Interface contacts:
Residue F19 in chain A contacts residue S14 in chain B (closest heavy-atom distance 3.7 Å).
Residue E127 in chain A interacts with residue T3 in chain B (closest heavy-atom distance 3.9 Å).
Residue L39 in chain A is in contact with residue V11 in chain B (closest heavy-atom distance 3.0 Å).
Residue M109 in chain A contacts residue V7 in chain B (closest heavy-atom distance 4.5 Å).
Residue E14 in chain A is in contact with residue V7 in chain B (closest heavy-atom distance 3.8 Å).
Residue M145 in chain A is in contact with residue K12 in chain B (closest heavy-atom distance 3.8 Å).
Residue M124 in chain A interacts with residue F4 in chain B (closest heavy-atom distance 3.6 Å).
Residue L39 in chain A interacts with residue S14 in chain B (closest heavy-atom distance 3.7 Å).
Residue A15 in chain A interacts with residue E6 in chain B (closest heavy-atom distance 2.9 Å).
Residue M109 in chain A is in contact with residue V11 in chain B (closest heavy-atom distance 4.6 Å).
Residue A102 in chain A is in contact with residue F4 in chain B (closest heavy-atom distance 4.3 Å).
Residue E11 in chain A contacts residue K2 in chain B (closest heavy-atom distance 4.0 Å).
Residue E54 in chain A contacts residue L17 in chain B (closest heavy-atom distance 3.1 Å).
Residue M144 in chain A contacts residue K5 in chain B (closest heavy-atom distance 3.5 Å).
Residue A15 in chain A interacts with residue A10 in chain B (closest heavy-atom distance 4.8 Å).
Residue V35 in chain A is in contact with residue S14 in chain B (closest heavy-atom distance 4.4 Å).
Residue E84 in chain A is in contact with residue S16 in chain B (closest heavy-atom distance 2.7 Å).
Residue V136 in chain A is in contact with residue F4 in chain B (closest heavy-atom distance 4.2 Å).
Residue K148 in chain A contacts residue N9 in chain B (closest heavy-atom distance 3.2 Å).
Residue E127 in chain A interacts with residue F4 in chain B (closest heavy-atom distance 2.8 Å).
Residue M51 in chain A interacts with residue L17 in chain B (closest heavy-atom distance 3.7 Å).
Residue F92 in chain A is in contact with residue A8 in chain B (closest heavy-atom distance 4.0 Å).
Residue M36 in chain A is in contact with residue A15 in chain B (closest heavy-atom distance 4.6 Å).
Residue V91 in chain A is in contact with residue V11 in chain B (closest heavy-atom distance 4.0 Å).
Residue E14 in chain A is in contact with residue T3 in chain B (closest heavy-atom distance 2.6 Å).
Residue A88 in chain A contacts residue K12 in chain B (closest heavy-atom distance 3.4 Å).
Residue L39 in chain A contacts residue A15 in chain B (closest heavy-atom distance 4.1 Å).
Residue F92 in chain A is in contact with residue V7 in chain B (closest heavy-atom distance 4.5 Å).
Residue K75 in chain A contacts residue I13 in chain B (closest heavy-atom distance 4.8 Å).
Residue L105 in chain A is in contact with residue F4 in chain B (closest heavy-atom distance 3.5 Å).
Residue L18 in chain A is in contact with residue V7 in chain B (closest heavy-atom distance 4.2 Å).
Residue E127 in chain A is in contact with residue K5 in chain B (closest heavy-atom distance 2.9 Å).
Residue E87 in chain A contacts residue A15 in chain B (closest heavy-atom distance 4.8 Å).
Residue E14 in chain A is in contact with residue E6 in chain B (closest heavy-atom distance 3.4 Å).
Residue A88 in chain A is in contact with residue A8 in chain B (closest heavy-atom distance 4.9 Å).
Residue F12 in chain A interacts with residue E6 in chain B (closest heavy-atom distance 4.8 Å).
Residue M144 in chain A interacts with residue K1 in chain B (closest heavy-atom distance 4.7 Å).
Residue E14 in chain A contacts residue F4 in chain B (closest heavy-atom distance 4.8 Å).
Residue M144 in chain A interacts with residue F4 in chain B (closest heavy-atom distance 4.5 Å).
Residue F92 in chain A contacts residue V11 in chain B (closest heavy-atom distance 3.6 Å).
Residue I85 in chain A is in contact with residue K12 in chain B (closest heavy-atom distance 4.9 Å).
Residue M145 in chain A interacts with residue N9 in chain B (closest heavy-atom distance 3.2 Å).
Residue M36 in chain A contacts residue S14 in chain B (closest heavy-atom distance 2.9 Å).
Residue M72 in chain A is in contact with residue L17 in chain B (closest heavy-atom distance 4.0 Å).
Residue M144 in chain A interacts with residue N9 in chain B (closest heavy-atom distance 4.0 Å).
Residue M51 in chain A interacts with residue S14 in chain B (closest heavy-atom distance 4.2 Å).
Residue E11 in chain A contacts residue E6 in chain B (closest heavy-atom distance 2.6 Å).
Residue A128 in chain A is in contact with residue K5 in chain B (closest heavy-atom distance 4.8 Å).
Residue A10 in chain A interacts with residue K2 in chain B (closest heavy-atom distance 4.8 Å).
Residue E84 in chain A is in contact with residue K12 in chain B (closest heavy-atom distance 3.0 Å).
Residue M72 in chain A is in contact with residue I13 in chain B (closest heavy-atom distance 3.0 Å).
Residue E127 in chain A interacts with residue K2 in chain B (closest heavy-atom distance 4.9 Å).
Residue E11 in chain A is in contact with residue K1 in chain B (closest heavy-atom distance 3.0 Å).
Residue I125 in chain A contacts residue F4 in chain B (closest heavy-atom distance 4.5 Å).
Residue E87 in chain A interacts with residue K12 in chain B (closest heavy-atom distance 3.8 Å).
Residue E7 in chain A contacts residue K2 in chain B (closest heavy-atom distance 4.7 Å).
Residue M124 in chain A interacts with residue T3 in chain B (closest heavy-atom distance 3.6 Å).
Residue R106 in chain A contacts residue V7 in chain B (closest heavy-atom distance 4.0 Å).
Residue M144 in chain A is in contact with residue A8 in chain B (closest heavy-atom distance 3.5 Å).
Residue M76 in chain A is in contact with residue I13 in chain B (closest heavy-atom distance 3.5 Å).

Sequence of chain A:
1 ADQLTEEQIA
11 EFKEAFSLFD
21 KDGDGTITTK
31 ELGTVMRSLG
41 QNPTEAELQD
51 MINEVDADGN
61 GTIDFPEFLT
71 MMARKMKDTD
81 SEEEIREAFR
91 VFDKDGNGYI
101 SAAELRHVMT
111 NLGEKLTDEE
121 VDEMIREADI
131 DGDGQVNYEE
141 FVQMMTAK

This data describes a binding interaction between two proteins.

Sequence of chain B:
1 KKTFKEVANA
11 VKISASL